Sequence of chain A:
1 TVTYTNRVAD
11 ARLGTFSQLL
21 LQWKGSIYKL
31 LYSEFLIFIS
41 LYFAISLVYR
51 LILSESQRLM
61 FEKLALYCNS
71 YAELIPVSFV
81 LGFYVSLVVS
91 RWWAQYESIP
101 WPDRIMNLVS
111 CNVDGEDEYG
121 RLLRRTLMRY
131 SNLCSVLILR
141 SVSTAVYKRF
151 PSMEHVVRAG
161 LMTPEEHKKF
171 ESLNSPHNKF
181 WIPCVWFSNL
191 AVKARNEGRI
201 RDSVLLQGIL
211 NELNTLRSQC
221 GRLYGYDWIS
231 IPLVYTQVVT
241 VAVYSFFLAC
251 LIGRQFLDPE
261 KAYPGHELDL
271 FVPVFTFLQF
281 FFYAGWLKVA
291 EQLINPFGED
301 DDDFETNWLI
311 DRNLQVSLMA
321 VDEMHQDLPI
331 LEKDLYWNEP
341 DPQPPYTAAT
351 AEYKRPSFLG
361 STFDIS

Contacts between the two chains:
Residue Q343 in chain A contacts residue S31 in chain B (closest heavy-atom distance 4.1 Å).
Residue P345 in chain A contacts residue Y32 in chain B (closest heavy-atom distance 3.4 Å).
Residue A348 in chain A interacts with residue T94 in chain B (closest heavy-atom distance 4.2 Å).
Residue P344 in chain A is in contact with residue Y32 in chain B (closest heavy-atom distance 2.9 Å).
Residue A351 in chain A contacts residue G93 in chain B (closest heavy-atom distance 3.3 Å).
Residue T347 in chain A interacts with residue H91 in chain B (closest heavy-atom distance 4.7 Å).
Residue A348 in chain A is in contact with residue G93 in chain B (closest heavy-atom distance 4.0 Å).
Residue Y346 in chain A interacts with residue H91 in chain B (closest heavy-atom distance 3.7 Å).
Residue Q343 in chain A is in contact with residue N50 in chain B (closest heavy-atom distance 5.0 Å).
Residue P345 in chain A is in contact with residue N50 in chain B (closest heavy-atom distance 4.3 Å).
Residue K354 in chain A interacts with residue Y30 in chain B (closest heavy-atom distance 3.8 Å).
Residue Y346 in chain A contacts residue Y32 in chain B (closest heavy-atom distance 3.8 Å).
Residue K354 in chain A is in contact with residue Y92 in chain B (closest heavy-atom distance 4.0 Å).
Residue Q343 in chain A is in contact with residue Y32 in chain B (closest heavy-atom distance 3.4 Å).
Residue A351 in chain A contacts residue Y92 in chain B (closest heavy-atom distance 4.1 Å).
Residue K354 in chain A contacts residue Y32 in chain B (closest heavy-atom distance 3.4 Å).
Residue A348 in chain A contacts residue H91 in chain B (closest heavy-atom distance 4.4 Å).
Residue Q343 in chain A interacts with residue Y30 in chain B (closest heavy-atom distance 3.8 Å).

Sequence of chain B:
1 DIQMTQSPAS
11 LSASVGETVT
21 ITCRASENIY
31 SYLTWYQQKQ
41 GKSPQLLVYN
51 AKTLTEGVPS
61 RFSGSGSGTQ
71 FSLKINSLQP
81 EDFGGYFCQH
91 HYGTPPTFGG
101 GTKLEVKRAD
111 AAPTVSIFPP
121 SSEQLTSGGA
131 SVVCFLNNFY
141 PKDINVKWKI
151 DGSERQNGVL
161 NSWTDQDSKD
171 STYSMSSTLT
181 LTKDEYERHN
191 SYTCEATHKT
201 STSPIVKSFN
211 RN

This data describes a binding interaction between two proteins.